Sequence of protein 2:
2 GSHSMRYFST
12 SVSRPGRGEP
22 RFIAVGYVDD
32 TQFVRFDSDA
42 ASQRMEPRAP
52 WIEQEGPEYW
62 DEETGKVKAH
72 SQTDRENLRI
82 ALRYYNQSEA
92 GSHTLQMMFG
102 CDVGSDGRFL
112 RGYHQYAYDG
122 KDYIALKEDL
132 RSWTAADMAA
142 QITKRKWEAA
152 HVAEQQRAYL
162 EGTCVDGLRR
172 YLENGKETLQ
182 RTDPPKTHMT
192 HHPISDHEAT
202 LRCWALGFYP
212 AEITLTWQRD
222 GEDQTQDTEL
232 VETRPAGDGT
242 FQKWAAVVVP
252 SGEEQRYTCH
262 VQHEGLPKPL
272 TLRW

Interface contacts:
Residue M98 in protein 2 is in contact with residue T5 in protein 1 (closest heavy-atom distance 4.0 Å).
Residue I81 in protein 2 is in contact with residue W8 in protein 1 (closest heavy-atom distance 3.6 Å).
Residue L96 in protein 2 is in contact with residue W8 in protein 1 (closest heavy-atom distance 3.3 Å).
Residue M98 in protein 2 interacts with residue Y2 in protein 1 (closest heavy-atom distance 3.8 Å).
Residue Q157 in protein 2 interacts with residue F6 in protein 1 (closest heavy-atom distance 3.4 Å).
Residue Y160 in protein 2 interacts with residue R1 in protein 1 (closest heavy-atom distance 2.9 Å).
Residue M98 in protein 2 is in contact with residue P3 in protein 1 (closest heavy-atom distance 4.3 Å).
Residue H71 in protein 2 is in contact with residue T5 in protein 1 (closest heavy-atom distance 3.3 Å).
Residue T74 in protein 2 interacts with residue F6 in protein 1 (closest heavy-atom distance 4.6 Å).
Residue Y172 in protein 2 interacts with residue R1 in protein 1 (closest heavy-atom distance 3.2 Å).
Residue K67 in protein 2 interacts with residue P3 in protein 1 (closest heavy-atom distance 4.2 Å).
Residue Y8 in protein 2 is in contact with residue Y2 in protein 1 (closest heavy-atom distance 3.2 Å).
Residue A25 in protein 2 contacts residue Y2 in protein 1 (closest heavy-atom distance 3.9 Å).
Residue Y117 in protein 2 is in contact with residue W8 in protein 1 (closest heavy-atom distance 3.7 Å).
Residue R171 in protein 2 interacts with residue R1 in protein 1 (closest heavy-atom distance 3.6 Å).
Residue T74 in protein 2 contacts residue T5 in protein 1 (closest heavy-atom distance 3.8 Å).
Residue A118 in protein 2 is in contact with residue W8 in protein 1 (closest heavy-atom distance 4.6 Å).
Residue Y160 in protein 2 is in contact with residue Y2 in protein 1 (closest heavy-atom distance 2.9 Å).
Residue Y8 in protein 2 interacts with residue R1 in protein 1 (closest heavy-atom distance 2.7 Å).
Residue W148 in protein 2 is in contact with residue W8 in protein 1 (closest heavy-atom distance 3.7 Å).
Residue Y60 in protein 2 interacts with residue R1 in protein 1 (closest heavy-atom distance 3.6 Å).
Residue Y8 in protein 2 is in contact with residue P3 in protein 1 (closest heavy-atom distance 3.7 Å).
Residue N78 in protein 2 interacts with residue F6 in protein 1 (closest heavy-atom distance 3.7 Å).
Residue Y117 in protein 2 is in contact with residue T5 in protein 1 (closest heavy-atom distance 3.6 Å).
Residue H115 in protein 2 contacts residue P3 in protein 1 (closest heavy-atom distance 4.8 Å).
Residue F100 in protein 2 interacts with residue R1 in protein 1 (closest heavy-atom distance 4.5 Å).
Residue Y119 in protein 2 contacts residue W8 in protein 1 (closest heavy-atom distance 4.2 Å).
Residue Q156 in protein 2 contacts residue F6 in protein 1 (closest heavy-atom distance 4.1 Å).
Residue K67 in protein 2 is in contact with residue Y2 in protein 1 (closest heavy-atom distance 2.9 Å).
Residue F100 in protein 2 interacts with residue P3 in protein 1 (closest heavy-atom distance 3.6 Å).
Residue W148 in protein 2 interacts with residue G7 in protein 1 (closest heavy-atom distance 2.8 Å).
Residue K67 in protein 2 interacts with residue R1 in protein 1 (closest heavy-atom distance 4.0 Å).
Residue E64 in protein 2 contacts residue Y2 in protein 1 (closest heavy-atom distance 2.5 Å).
Residue T144 in protein 2 is in contact with residue W8 in protein 1 (closest heavy-atom distance 2.5 Å).
Residue A70 in protein 2 is in contact with residue T5 in protein 1 (closest heavy-atom distance 4.7 Å).
Residue H71 in protein 2 contacts residue Y2 in protein 1 (closest heavy-atom distance 2.5 Å).
Residue Y117 in protein 2 contacts residue F6 in protein 1 (closest heavy-atom distance 4.5 Å).
Residue T144 in protein 2 interacts with residue G7 in protein 1 (closest heavy-atom distance 4.2 Å).
Residue Y85 in protein 2 contacts residue W8 in protein 1 (closest heavy-atom distance 2.9 Å).
Residue N78 in protein 2 contacts residue W8 in protein 1 (closest heavy-atom distance 2.9 Å).
Residue Y160 in protein 2 interacts with residue P3 in protein 1 (closest heavy-atom distance 4.3 Å).
Residue Q156 in protein 2 interacts with residue L4 in protein 1 (closest heavy-atom distance 3.5 Å).
Residue K147 in protein 2 contacts residue W8 in protein 1 (closest heavy-atom distance 2.9 Å).
Residue W148 in protein 2 interacts with residue F6 in protein 1 (closest heavy-atom distance 3.7 Å).
Residue E64 in protein 2 contacts residue R1 in protein 1 (closest heavy-atom distance 3.1 Å).
Residue N78 in protein 2 contacts residue G7 in protein 1 (closest heavy-atom distance 3.4 Å).
Residue K67 in protein 2 contacts residue L4 in protein 1 (closest heavy-atom distance 3.9 Å).
Residue G168 in protein 2 contacts residue R1 in protein 1 (closest heavy-atom distance 4.1 Å).
Residue F23 in protein 2 contacts residue Y2 in protein 1 (closest heavy-atom distance 3.5 Å).
Residue S10 in protein 2 interacts with residue Y2 in protein 1 (closest heavy-atom distance 3.6 Å).
Residue M6 in protein 2 contacts residue R1 in protein 1 (closest heavy-atom distance 3.6 Å).
Residue Q157 in protein 2 interacts with residue L4 in protein 1 (closest heavy-atom distance 3.9 Å).
Residue T164 in protein 2 contacts residue R1 in protein 1 (closest heavy-atom distance 4.1 Å).
Residue M46 in protein 2 interacts with residue Y2 in protein 1 (closest heavy-atom distance 3.6 Å).
Residue V68 in protein 2 is in contact with residue Y2 in protein 1 (closest heavy-atom distance 4.0 Å).
Residue V153 in protein 2 interacts with residue F6 in protein 1 (closest heavy-atom distance 3.8 Å).
Residue Y124 in protein 2 contacts residue W8 in protein 1 (closest heavy-atom distance 3.4 Å).
Residue H115 in protein 2 contacts residue L4 in protein 1 (closest heavy-atom distance 4.0 Å).
Residue H115 in protein 2 is in contact with residue T5 in protein 1 (closest heavy-atom distance 4.7 Å).
Residue A82 in protein 2 interacts with residue W8 in protein 1 (closest heavy-atom distance 4.2 Å).

Sequence of protein 1:
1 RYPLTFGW

The following describes two proteins that form a bound complex.